This data describes a binding interaction between two proteins.

Sequence of the first protein:
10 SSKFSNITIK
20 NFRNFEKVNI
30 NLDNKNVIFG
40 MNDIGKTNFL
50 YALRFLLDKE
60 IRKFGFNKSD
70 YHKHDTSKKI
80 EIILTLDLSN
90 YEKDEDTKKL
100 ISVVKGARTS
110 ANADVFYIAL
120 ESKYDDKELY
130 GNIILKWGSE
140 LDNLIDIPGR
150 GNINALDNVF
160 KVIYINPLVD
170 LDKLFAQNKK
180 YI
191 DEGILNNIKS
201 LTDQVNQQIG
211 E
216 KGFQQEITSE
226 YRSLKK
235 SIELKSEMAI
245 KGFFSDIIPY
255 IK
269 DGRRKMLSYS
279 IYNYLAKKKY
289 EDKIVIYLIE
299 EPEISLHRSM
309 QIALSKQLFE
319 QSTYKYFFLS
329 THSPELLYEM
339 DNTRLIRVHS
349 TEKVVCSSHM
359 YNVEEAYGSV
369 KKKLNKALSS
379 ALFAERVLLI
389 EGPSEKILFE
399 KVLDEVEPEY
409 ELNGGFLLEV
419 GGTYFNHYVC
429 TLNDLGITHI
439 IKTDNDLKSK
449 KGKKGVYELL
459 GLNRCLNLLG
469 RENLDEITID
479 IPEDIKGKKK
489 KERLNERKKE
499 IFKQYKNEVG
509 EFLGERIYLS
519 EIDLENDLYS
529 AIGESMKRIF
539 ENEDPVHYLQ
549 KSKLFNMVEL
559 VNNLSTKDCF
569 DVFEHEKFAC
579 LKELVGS

Interface contacts:
Residue E333 in the first protein contacts residue E333 in the second protein (closest heavy-atom distance 3.5 Å).
Residue D402 in the first protein is in contact with residue K370 in the second protein (closest heavy-atom distance 3.2 Å).
Residue N560 in the first protein contacts residue S367 in the second protein (closest heavy-atom distance 3.2 Å).
Residue S367 in the first protein interacts with residue K399 in the second protein (closest heavy-atom distance 3.2 Å).
Residue D269 in the first protein is in contact with residue I43 in the second protein (closest heavy-atom distance 3.4 Å).
Residue K449 in the first protein interacts with residue E557 in the second protein (closest heavy-atom distance 3.5 Å).
Residue D42 in the first protein is in contact with residue G270 in the second protein (closest heavy-atom distance 3.1 Å).
Residue M40 in the first protein interacts with residue H305 in the second protein (closest heavy-atom distance 3.3 Å).
Residue G270 in the first protein contacts residue D42 in the second protein (closest heavy-atom distance 3.1 Å).
Residue F553 in the first protein is in contact with residue L458 in the second protein (closest heavy-atom distance 3.5 Å).
Residue H330 in the first protein interacts with residue L304 in the second protein (closest heavy-atom distance 3.6 Å).
Residue H305 in the first protein contacts residue M40 in the second protein (closest heavy-atom distance 3.3 Å).
Residue K374 in the first protein contacts residue E409 in the second protein (closest heavy-atom distance 2.6 Å).
Residue Y408 in the first protein contacts residue K374 in the second protein (closest heavy-atom distance 3.4 Å).
Residue S367 in the first protein contacts residue V559 in the second protein (closest heavy-atom distance 3.5 Å).
Residue E539 in the first protein is in contact with residue K449 in the second protein (closest heavy-atom distance 3.0 Å).
Residue I395 in the first protein interacts with residue G419 in the second protein (closest heavy-atom distance 3.7 Å).
Residue S447 in the first protein interacts with residue K549 in the second protein (closest heavy-atom distance 3.3 Å).
Residue K371 in the first protein contacts residue I395 in the second protein (closest heavy-atom distance 3.6 Å).
Residue L304 in the first protein contacts residue H330 in the second protein (closest heavy-atom distance 3.6 Å).
Residue E557 in the first protein is in contact with residue K449 in the second protein (closest heavy-atom distance 3.5 Å).
Residue M308 in the first protein interacts with residue M40 in the second protein (closest heavy-atom distance 3.5 Å).
Residue R306 in the first protein contacts residue F414 in the second protein (closest heavy-atom distance 3.3 Å).
Residue I537 in the first protein interacts with residue K449 in the second protein (closest heavy-atom distance 3.6 Å).
Residue S367 in the first protein contacts residue N560 in the second protein (closest heavy-atom distance 3.2 Å).
Residue I43 in the first protein interacts with residue D269 in the second protein (closest heavy-atom distance 3.4 Å).
Residue K370 in the first protein interacts with residue D402 in the second protein (closest heavy-atom distance 3.2 Å).
Residue H305 in the first protein contacts residue H330 in the second protein (closest heavy-atom distance 3.8 Å).
Residue P391 in the first protein is in contact with residue P391 in the second protein (closest heavy-atom distance 3.6 Å).
Residue A311 in the first protein contacts residue L410 in the second protein (closest heavy-atom distance 3.7 Å).
Residue R462 in the first protein is in contact with residue F553 in the second protein (closest heavy-atom distance 3.6 Å).
Residue K374 in the first protein contacts residue E398 in the second protein (closest heavy-atom distance 2.7 Å).
Residue F414 in the first protein interacts with residue R306 in the second protein (closest heavy-atom distance 3.3 Å).
Residue H305 in the first protein contacts residue F381 in the second protein (closest heavy-atom distance 3.1 Å).
Residue E409 in the first protein contacts residue I310 in the second protein (closest heavy-atom distance 3.2 Å).
Residue K374 in the first protein is in contact with residue Y408 in the second protein (closest heavy-atom distance 3.4 Å).
Residue E409 in the first protein interacts with residue K374 in the second protein (closest heavy-atom distance 2.6 Å).
Residue K449 in the first protein is in contact with residue F538 in the second protein (closest heavy-atom distance 3.6 Å).
Residue E398 in the first protein is in contact with residue K374 in the second protein (closest heavy-atom distance 2.7 Å).
Residue F381 in the first protein interacts with residue H305 in the second protein (closest heavy-atom distance 3.1 Å).
Residue K449 in the first protein interacts with residue I537 in the second protein (closest heavy-atom distance 3.6 Å).
Residue I302 in the first protein interacts with residue I302 in the second protein (closest heavy-atom distance 3.6 Å).
Residue G419 in the first protein interacts with residue I395 in the second protein (closest heavy-atom distance 3.7 Å).
Residue I395 in the first protein contacts residue K371 in the second protein (closest heavy-atom distance 3.6 Å).
Residue F538 in the first protein interacts with residue K449 in the second protein (closest heavy-atom distance 3.6 Å).
Residue L410 in the first protein contacts residue A311 in the second protein (closest heavy-atom distance 3.7 Å).
Residue I310 in the first protein contacts residue E409 in the second protein (closest heavy-atom distance 3.2 Å).
Residue K399 in the first protein is in contact with residue S367 in the second protein (closest heavy-atom distance 3.2 Å).
Residue N554 in the first protein interacts with residue K446 in the second protein (closest heavy-atom distance 2.9 Å).
Residue F553 in the first protein is in contact with residue G420 in the second protein (closest heavy-atom distance 3.1 Å).
Residue M40 in the first protein interacts with residue M308 in the second protein (closest heavy-atom distance 3.5 Å).
Residue G420 in the first protein is in contact with residue F553 in the second protein (closest heavy-atom distance 3.1 Å).
Residue K446 in the first protein interacts with residue N554 in the second protein (closest heavy-atom distance 2.9 Å).
Residue F553 in the first protein contacts residue R462 in the second protein (closest heavy-atom distance 3.6 Å).
Residue K446 in the first protein interacts with residue Y546 in the second protein (closest heavy-atom distance 3.6 Å).
Residue K549 in the first protein contacts residue S447 in the second protein (closest heavy-atom distance 3.3 Å).
Residue K449 in the first protein contacts residue E539 in the second protein (closest heavy-atom distance 3.0 Å).
Residue V559 in the first protein contacts residue S367 in the second protein (closest heavy-atom distance 3.5 Å).
Residue Y546 in the first protein contacts residue K446 in the second protein (closest heavy-atom distance 3.6 Å).
Residue L458 in the first protein is in contact with residue F553 in the second protein (closest heavy-atom distance 3.5 Å).

Sequence of the second protein:
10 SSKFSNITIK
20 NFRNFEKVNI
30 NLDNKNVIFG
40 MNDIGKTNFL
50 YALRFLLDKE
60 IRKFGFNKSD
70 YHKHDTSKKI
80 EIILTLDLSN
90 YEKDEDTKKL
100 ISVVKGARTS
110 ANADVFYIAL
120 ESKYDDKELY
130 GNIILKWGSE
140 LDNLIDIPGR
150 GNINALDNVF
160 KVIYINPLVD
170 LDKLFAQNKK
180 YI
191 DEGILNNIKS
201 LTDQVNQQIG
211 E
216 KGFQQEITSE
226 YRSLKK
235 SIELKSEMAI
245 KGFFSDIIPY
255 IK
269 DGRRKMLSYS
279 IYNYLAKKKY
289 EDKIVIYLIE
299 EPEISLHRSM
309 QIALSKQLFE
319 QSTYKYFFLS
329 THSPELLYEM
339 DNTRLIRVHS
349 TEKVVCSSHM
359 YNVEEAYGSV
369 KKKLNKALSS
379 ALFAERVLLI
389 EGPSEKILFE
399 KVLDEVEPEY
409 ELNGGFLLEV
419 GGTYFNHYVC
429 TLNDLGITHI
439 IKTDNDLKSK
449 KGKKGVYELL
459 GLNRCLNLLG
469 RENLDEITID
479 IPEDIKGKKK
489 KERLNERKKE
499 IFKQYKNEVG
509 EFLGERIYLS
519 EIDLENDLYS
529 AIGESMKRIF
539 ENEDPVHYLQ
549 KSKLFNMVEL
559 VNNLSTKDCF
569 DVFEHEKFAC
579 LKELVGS